Sequence of protein 2:
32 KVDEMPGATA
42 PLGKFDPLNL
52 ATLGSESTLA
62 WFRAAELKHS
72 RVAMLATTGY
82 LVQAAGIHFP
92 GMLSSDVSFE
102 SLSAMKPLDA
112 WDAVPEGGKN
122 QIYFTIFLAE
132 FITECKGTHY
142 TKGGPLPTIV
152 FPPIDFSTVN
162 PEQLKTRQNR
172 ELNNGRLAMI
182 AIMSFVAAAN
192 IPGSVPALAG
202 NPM

Sequence of protein 1:
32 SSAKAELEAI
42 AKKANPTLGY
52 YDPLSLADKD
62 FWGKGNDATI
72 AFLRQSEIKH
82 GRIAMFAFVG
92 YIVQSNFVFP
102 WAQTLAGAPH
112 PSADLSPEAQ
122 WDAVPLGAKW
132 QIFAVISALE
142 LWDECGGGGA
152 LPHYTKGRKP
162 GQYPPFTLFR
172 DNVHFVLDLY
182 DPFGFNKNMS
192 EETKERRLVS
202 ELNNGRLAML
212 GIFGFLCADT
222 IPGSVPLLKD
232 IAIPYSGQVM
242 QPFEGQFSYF

Residue-level contacts at the interface:
Residue D61 in protein 1 is in contact with residue D156 in protein 2 (closest heavy-atom distance 3.3 Å).
Residue K60 in protein 1 contacts residue I155 in protein 2 (closest heavy-atom distance 2.2 Å).
Residue K60 in protein 1 interacts with residue D156 in protein 2 (closest heavy-atom distance 2.4 Å).
Residue D61 in protein 1 is in contact with residue I155 in protein 2 (closest heavy-atom distance 3.2 Å).
Residue D59 in protein 1 interacts with residue T159 in protein 2 (closest heavy-atom distance 3.5 Å).
Residue F62 in protein 1 contacts residue D156 in protein 2 (closest heavy-atom distance 5.0 Å).
Residue K60 in protein 1 contacts residue F157 in protein 2 (closest heavy-atom distance 4.1 Å).
Residue L57 in protein 1 interacts with residue I155 in protein 2 (closest heavy-atom distance 4.8 Å).
Residue F62 in protein 1 contacts residue I155 in protein 2 (closest heavy-atom distance 2.5 Å).
Residue D59 in protein 1 is in contact with residue V160 in protein 2 (closest heavy-atom distance 4.7 Å).
Residue K60 in protein 1 contacts residue T159 in protein 2 (closest heavy-atom distance 3.6 Å).
Residue S56 in protein 1 contacts residue V160 in protein 2 (closest heavy-atom distance 4.0 Å).

This data describes a binding interaction between two proteins.